Sequence of protein 1:
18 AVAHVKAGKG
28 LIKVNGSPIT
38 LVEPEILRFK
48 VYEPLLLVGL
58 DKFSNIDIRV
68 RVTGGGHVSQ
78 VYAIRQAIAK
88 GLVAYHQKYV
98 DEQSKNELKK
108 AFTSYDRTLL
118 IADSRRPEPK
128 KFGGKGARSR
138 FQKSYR

Sequence of protein 2:
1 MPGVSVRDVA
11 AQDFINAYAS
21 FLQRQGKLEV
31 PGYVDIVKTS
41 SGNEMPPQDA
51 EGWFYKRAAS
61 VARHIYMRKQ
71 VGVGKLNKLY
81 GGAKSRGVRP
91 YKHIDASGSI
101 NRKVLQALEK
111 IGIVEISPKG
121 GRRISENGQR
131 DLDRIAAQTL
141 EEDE

These two protein chains interact to form a complex.

Contacts between the two chains:
Residue V9 in protein 2 contacts residue L53 in protein 1 (closest heavy-atom distance 4.2 Å).
Residue M1 in protein 2 contacts residue Y49 in protein 1 (closest heavy-atom distance 3.1 Å).
Residue R7 in protein 2 is in contact with residue V48 in protein 1 (closest heavy-atom distance 3.4 Å).
Residue E144 in protein 2 interacts with residue L52 in protein 1 (closest heavy-atom distance 4.0 Å).
Residue A10 in protein 2 is in contact with residue L53 in protein 1 (closest heavy-atom distance 4.2 Å).
Residue L140 in protein 2 contacts residue L52 in protein 1 (closest heavy-atom distance 4.5 Å).
Residue Q12 in protein 2 contacts residue V55 in protein 1 (closest heavy-atom distance 4.3 Å).
Residue M1 in protein 2 is in contact with residue E42 in protein 1 (closest heavy-atom distance 3.9 Å).
Residue D8 in protein 2 is in contact with residue L52 in protein 1 (closest heavy-atom distance 3.1 Å).
Residue V4 in protein 2 is in contact with residue Y49 in protein 1 (closest heavy-atom distance 3.7 Å).
Residue R7 in protein 2 is in contact with residue F46 in protein 1 (closest heavy-atom distance 3.9 Å).
Residue A10 in protein 2 contacts residue V55 in protein 1 (closest heavy-atom distance 3.6 Å).
Residue D143 in protein 2 contacts residue L52 in protein 1 (closest heavy-atom distance 4.5 Å).
Residue V9 in protein 2 interacts with residue L52 in protein 1 (closest heavy-atom distance 4.0 Å).
Residue A10 in protein 2 contacts residue L52 in protein 1 (closest heavy-atom distance 3.0 Å).
Residue D8 in protein 2 interacts with residue V48 in protein 1 (closest heavy-atom distance 3.1 Å).
Residue D8 in protein 2 contacts residue L53 in protein 1 (closest heavy-atom distance 4.5 Å).
Residue R7 in protein 2 is in contact with residue K47 in protein 1 (closest heavy-atom distance 3.3 Å).
Residue R63 in protein 2 interacts with residue L53 in protein 1 (closest heavy-atom distance 4.2 Å).
Residue D8 in protein 2 is in contact with residue Y49 in protein 1 (closest heavy-atom distance 3.0 Å).